Sequence of chain B:
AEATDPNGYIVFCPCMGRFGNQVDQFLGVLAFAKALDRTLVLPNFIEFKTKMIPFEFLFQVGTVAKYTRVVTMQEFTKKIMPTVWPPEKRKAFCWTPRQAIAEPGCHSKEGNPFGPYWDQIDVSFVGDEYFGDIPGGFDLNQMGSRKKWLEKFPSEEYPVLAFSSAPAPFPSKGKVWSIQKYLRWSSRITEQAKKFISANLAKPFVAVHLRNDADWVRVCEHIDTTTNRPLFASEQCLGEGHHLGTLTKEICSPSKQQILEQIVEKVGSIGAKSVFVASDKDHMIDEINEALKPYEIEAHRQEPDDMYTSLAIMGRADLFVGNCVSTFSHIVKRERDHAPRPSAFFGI

Sequence of chain A:
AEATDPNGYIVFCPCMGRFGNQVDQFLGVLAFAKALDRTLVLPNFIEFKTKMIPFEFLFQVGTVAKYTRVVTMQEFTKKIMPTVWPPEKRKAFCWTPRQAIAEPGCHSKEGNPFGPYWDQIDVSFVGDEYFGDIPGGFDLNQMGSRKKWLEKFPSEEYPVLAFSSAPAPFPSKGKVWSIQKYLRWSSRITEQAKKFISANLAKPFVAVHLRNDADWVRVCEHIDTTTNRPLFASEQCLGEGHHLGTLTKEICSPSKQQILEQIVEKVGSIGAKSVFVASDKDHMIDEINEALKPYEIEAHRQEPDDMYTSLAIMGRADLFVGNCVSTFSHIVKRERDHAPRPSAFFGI

Contacts between the two chains:
Residue D141 in chain B is in contact with residue G144 in chain A (closest heavy-atom distance 4.1 Å).
Residue Y166 in chain B is in contact with residue R237 in chain A (closest heavy-atom distance 3.7 Å).
Residue P112 in chain B is in contact with residue F178 in chain A (closest heavy-atom distance 3.7 Å).
Residue E111 in chain B contacts residue V227 in chain A (closest heavy-atom distance 4.1 Å).
Residue R102 in chain B is in contact with residue M17 in chain A (closest heavy-atom distance 3.5 Å).
Residue A110 in chain B contacts residue R226 in chain A (closest heavy-atom distance 4.0 Å).
Residue E111 in chain B interacts with residue F240 in chain A (closest heavy-atom distance 4.0 Å).
Residue Q103 in chain B contacts residue F122 in chain A (closest heavy-atom distance 4.0 Å).
Residue G18 in chain B contacts residue Q103 in chain A (closest heavy-atom distance 2.9 Å).
Residue D147 in chain B contacts residue D141 in chain A (closest heavy-atom distance 4.3 Å).
Residue Q150 in chain B is in contact with residue P143 in chain A (closest heavy-atom distance 4.0 Å).
Residue P143 in chain B is in contact with residue Q150 in chain A (closest heavy-atom distance 4.0 Å).
Residue C16 in chain B contacts residue Q103 in chain A (closest heavy-atom distance 3.3 Å).
Residue E137 in chain B contacts residue R237 in chain A (closest heavy-atom distance 3.0 Å).
Residue W99 in chain B contacts residue T100 in chain A (closest heavy-atom distance 3.4 Å).
Residue R237 in chain B contacts residue Y166 in chain A (closest heavy-atom distance 3.7 Å).
Residue R237 in chain B is in contact with residue E137 in chain A (closest heavy-atom distance 3.0 Å).
Residue D141 in chain B contacts residue Q150 in chain A (closest heavy-atom distance 2.8 Å).
Residue K156 in chain B interacts with residue Q150 in chain A (closest heavy-atom distance 3.6 Å).
Residue P101 in chain B contacts residue M17 in chain A (closest heavy-atom distance 3.4 Å).
Residue P143 in chain B contacts residue P143 in chain A (closest heavy-atom distance 3.6 Å).
Residue G119 in chain B interacts with residue I105 in chain A (closest heavy-atom distance 3.3 Å).
Residue I105 in chain B interacts with residue I105 in chain A (closest heavy-atom distance 3.8 Å).
Residue W99 in chain B is in contact with residue W99 in chain A (closest heavy-atom distance 3.4 Å).
Residue Q103 in chain B contacts residue G18 in chain A (closest heavy-atom distance 2.9 Å).
Residue G144 in chain B is in contact with residue D141 in chain A (closest heavy-atom distance 4.1 Å).
Residue Q103 in chain B contacts residue M17 in chain A (closest heavy-atom distance 3.6 Å).
Residue I105 in chain B is in contact with residue G119 in chain A (closest heavy-atom distance 3.3 Å).
Residue F240 in chain B contacts residue P112 in chain A (closest heavy-atom distance 4.0 Å).
Residue F240 in chain B is in contact with residue E111 in chain A (closest heavy-atom distance 4.0 Å).
Residue E111 in chain B interacts with residue R226 in chain A (closest heavy-atom distance 4.0 Å).
Residue F122 in chain B interacts with residue Q103 in chain A (closest heavy-atom distance 4.0 Å).
Residue P112 in chain B is in contact with residue F240 in chain A (closest heavy-atom distance 4.0 Å).
Residue N22 in chain B interacts with residue P112 in chain A (closest heavy-atom distance 3.9 Å).
Residue G140 in chain B contacts residue G145 in chain A (closest heavy-atom distance 4.2 Å).
Residue M17 in chain B is in contact with residue Q103 in chain A (closest heavy-atom distance 3.6 Å).
Residue M17 in chain B interacts with residue R102 in chain A (closest heavy-atom distance 3.5 Å).
Residue T100 in chain B is in contact with residue W99 in chain A (closest heavy-atom distance 3.4 Å).
Residue D141 in chain B is in contact with residue D147 in chain A (closest heavy-atom distance 4.3 Å).
Residue W99 in chain B interacts with residue G140 in chain A (closest heavy-atom distance 3.6 Å).
Residue I105 in chain B contacts residue E118 in chain A (closest heavy-atom distance 3.6 Å).
Residue P101 in chain B contacts residue F178 in chain A (closest heavy-atom distance 3.9 Å).
Residue F178 in chain B is in contact with residue P101 in chain A (closest heavy-atom distance 3.9 Å).
Residue R226 in chain B contacts residue E111 in chain A (closest heavy-atom distance 4.0 Å).
Residue P112 in chain B is in contact with residue N22 in chain A (closest heavy-atom distance 3.9 Å).
Residue E118 in chain B contacts residue I105 in chain A (closest heavy-atom distance 3.6 Å).
Residue Q150 in chain B is in contact with residue D141 in chain A (closest heavy-atom distance 2.8 Å).
Residue V227 in chain B is in contact with residue E111 in chain A (closest heavy-atom distance 4.1 Å).
Residue F178 in chain B is in contact with residue P112 in chain A (closest heavy-atom distance 3.7 Å).
Residue M17 in chain B interacts with residue P112 in chain A (closest heavy-atom distance 3.7 Å).
Residue Q103 in chain B interacts with residue C16 in chain A (closest heavy-atom distance 3.3 Å).
Residue Q150 in chain B is in contact with residue K156 in chain A (closest heavy-atom distance 3.6 Å).
Residue G144 in chain B interacts with residue G140 in chain A (closest heavy-atom distance 3.6 Å).
Residue M17 in chain B is in contact with residue P101 in chain A (closest heavy-atom distance 3.4 Å).
Residue R102 in chain B interacts with residue R102 in chain A (closest heavy-atom distance 3.0 Å).
Residue R226 in chain B contacts residue A110 in chain A (closest heavy-atom distance 4.0 Å).
Residue G145 in chain B is in contact with residue G140 in chain A (closest heavy-atom distance 4.2 Å).
Residue G140 in chain B is in contact with residue G144 in chain A (closest heavy-atom distance 3.6 Å).
Residue P112 in chain B interacts with residue M17 in chain A (closest heavy-atom distance 3.7 Å).
Residue G140 in chain B interacts with residue W99 in chain A (closest heavy-atom distance 3.6 Å).

This data describes a binding interaction between two proteins.